Interface contacts:
Residue I542 in protein 2 contacts residue L290 in protein 1 (closest heavy-atom distance 3.9 Å).
Residue D496 in protein 2 contacts residue F330 in protein 1 (closest heavy-atom distance 3.9 Å).
Residue R562 in protein 2 is in contact with residue S212 in protein 1 (closest heavy-atom distance 4.1 Å).
Residue K559 in protein 2 contacts residue L213 in protein 1 (closest heavy-atom distance 3.8 Å).
Residue E576 in protein 2 interacts with residue R116 in protein 1 (closest heavy-atom distance 2.7 Å).
Residue V536 in protein 2 is in contact with residue S283 in protein 1 (closest heavy-atom distance 4.4 Å).
Residue S528 in protein 2 interacts with residue V322 in protein 1 (closest heavy-atom distance 3.8 Å).
Residue L558 in protein 2 is in contact with residue L213 in protein 1 (closest heavy-atom distance 4.0 Å).
Residue I519 in protein 2 interacts with residue F330 in protein 1 (closest heavy-atom distance 4.6 Å).
Residue E535 in protein 2 contacts residue F314 in protein 1 (closest heavy-atom distance 3.3 Å).
Residue S495 in protein 2 is in contact with residue M333 in protein 1 (closest heavy-atom distance 4.2 Å).
Residue K532 in protein 2 interacts with residue A284 in protein 1 (closest heavy-atom distance 3.9 Å).
Residue R562 in protein 2 contacts residue L213 in protein 1 (closest heavy-atom distance 3.3 Å).
Residue R562 in protein 2 contacts residue T211 in protein 1 (closest heavy-atom distance 2.7 Å).
Residue I519 in protein 2 contacts residue Q321 in protein 1 (closest heavy-atom distance 3.9 Å).
Residue I519 in protein 2 contacts residue K324 in protein 1 (closest heavy-atom distance 4.1 Å).
Residue I542 in protein 2 contacts residue V293 in protein 1 (closest heavy-atom distance 4.3 Å).
Residue K532 in protein 2 interacts with residue L318 in protein 1 (closest heavy-atom distance 3.4 Å).
Residue D496 in protein 2 interacts with residue M333 in protein 1 (closest heavy-atom distance 4.1 Å).
Residue S527 in protein 2 is in contact with residue Q321 in protein 1 (closest heavy-atom distance 2.7 Å).
Residue E535 in protein 2 interacts with residue Q287 in protein 1 (closest heavy-atom distance 2.8 Å).
Residue R572 in protein 2 is in contact with residue E114 in protein 1 (closest heavy-atom distance 2.6 Å).
Residue V536 in protein 2 interacts with residue Q287 in protein 1 (closest heavy-atom distance 4.1 Å).
Residue T555 in protein 2 contacts residue L213 in protein 1 (closest heavy-atom distance 4.7 Å).
Residue L558 in protein 2 interacts with residue S212 in protein 1 (closest heavy-atom distance 4.0 Å).
Residue K532 in protein 2 contacts residue Q287 in protein 1 (closest heavy-atom distance 3.3 Å).
Residue E576 in protein 2 interacts with residue N117 in protein 1 (closest heavy-atom distance 2.8 Å).
Residue S528 in protein 2 contacts residue L318 in protein 1 (closest heavy-atom distance 3.8 Å).
Residue T555 in protein 2 contacts residue N215 in protein 1 (closest heavy-atom distance 2.8 Å).
Residue V536 in protein 2 interacts with residue L290 in protein 1 (closest heavy-atom distance 4.2 Å).
Residue Q518 in protein 2 contacts residue K324 in protein 1 (closest heavy-atom distance 3.3 Å).
Residue E576 in protein 2 interacts with residue R115 in protein 1 (closest heavy-atom distance 3.4 Å).
Residue E535 in protein 2 interacts with residue V311 in protein 1 (closest heavy-atom distance 4.4 Å).
Residue L497 in protein 2 contacts residue M333 in protein 1 (closest heavy-atom distance 3.9 Å).
Residue H565 in protein 2 is in contact with residue R116 in protein 1 (closest heavy-atom distance 4.7 Å).
Residue Q573 in protein 2 contacts residue E118 in protein 1 (closest heavy-atom distance 2.6 Å).
Residue R572 in protein 2 contacts residue R115 in protein 1 (closest heavy-atom distance 3.3 Å).
Residue E576 in protein 2 is in contact with residue E118 in protein 1 (closest heavy-atom distance 4.2 Å).
Residue Q522 in protein 2 interacts with residue S273 in protein 1 (closest heavy-atom distance 4.2 Å).
Residue T524 in protein 2 is in contact with residue V322 in protein 1 (closest heavy-atom distance 3.9 Å).
Residue L569 in protein 2 contacts residue R116 in protein 1 (closest heavy-atom distance 3.5 Å).
Residue I542 in protein 2 contacts residue A289 in protein 1 (closest heavy-atom distance 4.2 Å).
Residue E535 in protein 2 is in contact with residue L315 in protein 1 (closest heavy-atom distance 3.3 Å).
Residue V529 in protein 2 contacts residue G280 in protein 1 (closest heavy-atom distance 3.7 Å).
Residue H550 in protein 2 interacts with residue F264 in protein 1 (closest heavy-atom distance 3.2 Å).
Residue S495 in protein 2 contacts residue F330 in protein 1 (closest heavy-atom distance 4.6 Å).
Residue L534 in protein 2 contacts residue F314 in protein 1 (closest heavy-atom distance 4.5 Å).
Residue V536 in protein 2 interacts with residue I286 in protein 1 (closest heavy-atom distance 3.6 Å).
Residue S527 in protein 2 interacts with residue V322 in protein 1 (closest heavy-atom distance 4.3 Å).
Residue A540 in protein 2 is in contact with residue L290 in protein 1 (closest heavy-atom distance 3.6 Å).
Residue R572 in protein 2 is in contact with residue R116 in protein 1 (closest heavy-atom distance 3.2 Å).
Residue V529 in protein 2 is in contact with residue L276 in protein 1 (closest heavy-atom distance 4.5 Å).
Residue S527 in protein 2 contacts residue L318 in protein 1 (closest heavy-atom distance 4.1 Å).
Residue Q551 in protein 2 is in contact with residue N215 in protein 1 (closest heavy-atom distance 3.4 Å).
Residue L569 in protein 2 interacts with residue A120 in protein 1 (closest heavy-atom distance 3.6 Å).
Residue L543 in protein 2 is in contact with residue I286 in protein 1 (closest heavy-atom distance 4.5 Å).
Residue D496 in protein 2 interacts with residue K324 in protein 1 (closest heavy-atom distance 2.6 Å).
Residue E535 in protein 2 interacts with residue L290 in protein 1 (closest heavy-atom distance 4.5 Å).
Residue A531 in protein 2 interacts with residue L318 in protein 1 (closest heavy-atom distance 3.8 Å).
Residue E517 in protein 2 contacts residue K324 in protein 1 (closest heavy-atom distance 2.7 Å).

Sequence of protein 1:
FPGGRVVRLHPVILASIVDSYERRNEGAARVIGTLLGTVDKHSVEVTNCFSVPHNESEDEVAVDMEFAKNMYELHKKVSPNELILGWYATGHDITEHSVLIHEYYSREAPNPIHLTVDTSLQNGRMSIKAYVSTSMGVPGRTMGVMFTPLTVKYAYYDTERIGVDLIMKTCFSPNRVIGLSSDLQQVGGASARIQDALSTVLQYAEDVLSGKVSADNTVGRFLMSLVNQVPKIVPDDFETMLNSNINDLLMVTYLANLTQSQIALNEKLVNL

The following describes two proteins that form a bound complex.

Sequence of protein 2:
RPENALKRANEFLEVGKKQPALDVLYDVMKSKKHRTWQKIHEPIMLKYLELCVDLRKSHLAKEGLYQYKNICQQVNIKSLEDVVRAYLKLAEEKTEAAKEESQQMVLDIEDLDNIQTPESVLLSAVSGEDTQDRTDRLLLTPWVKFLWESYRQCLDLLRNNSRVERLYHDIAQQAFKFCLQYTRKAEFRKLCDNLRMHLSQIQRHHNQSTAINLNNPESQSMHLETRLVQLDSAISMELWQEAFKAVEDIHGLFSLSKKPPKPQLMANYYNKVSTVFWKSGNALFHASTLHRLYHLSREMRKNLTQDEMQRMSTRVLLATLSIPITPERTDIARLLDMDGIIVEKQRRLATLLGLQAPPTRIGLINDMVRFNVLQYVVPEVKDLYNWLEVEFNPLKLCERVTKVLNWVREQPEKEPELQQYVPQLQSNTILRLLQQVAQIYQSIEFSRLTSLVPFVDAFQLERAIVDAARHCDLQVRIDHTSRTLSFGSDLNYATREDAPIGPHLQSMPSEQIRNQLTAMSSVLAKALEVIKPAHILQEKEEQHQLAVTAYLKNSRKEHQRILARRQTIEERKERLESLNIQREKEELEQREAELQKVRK